Contacts between the two chains:
Residue P98 in the first protein interacts with residue I5 in the second protein (closest heavy-atom distance 3.3 Å).
Residue S100 in the first protein interacts with residue I5 in the second protein (closest heavy-atom distance 3.6 Å).
Residue A99 in the first protein interacts with residue I5 in the second protein (closest heavy-atom distance 4.8 Å).
Residue I5 in the first protein interacts with residue Q25 in the second protein (closest heavy-atom distance 4.4 Å).
Residue P2 in the first protein contacts residue K79 in the second protein (closest heavy-atom distance 3.5 Å).
Residue S40 in the first protein contacts residue Y94 in the second protein (closest heavy-atom distance 4.7 Å).
Residue P2 in the first protein is in contact with residue L80 in the second protein (closest heavy-atom distance 4.5 Å).
Residue P55 in the first protein interacts with residue P7 in the second protein (closest heavy-atom distance 3.8 Å).
Residue Y3 in the first protein is in contact with residue K79 in the second protein (closest heavy-atom distance 4.1 Å).
Residue A99 in the first protein interacts with residue P8 in the second protein (closest heavy-atom distance 4.1 Å).
Residue I54 in the first protein contacts residue A86 in the second protein (closest heavy-atom distance 3.7 Å).
Residue I96 in the first protein interacts with residue P7 in the second protein (closest heavy-atom distance 3.8 Å).
Residue N1 in the first protein interacts with residue N76 in the second protein (closest heavy-atom distance 3.5 Å).
Residue S100 in the first protein interacts with residue T4 in the second protein (closest heavy-atom distance 2.8 Å).
Residue V53 in the first protein contacts residue A86 in the second protein (closest heavy-atom distance 4.2 Å).
Residue A99 in the first protein is in contact with residue Y6 in the second protein (closest heavy-atom distance 3.0 Å).
Residue P98 in the first protein contacts residue T4 in the second protein (closest heavy-atom distance 4.2 Å).
Residue I97 in the first protein is in contact with residue P7 in the second protein (closest heavy-atom distance 3.6 Å).
Residue P55 in the first protein is in contact with residue A87 in the second protein (closest heavy-atom distance 3.9 Å).
Residue P42 in the first protein contacts residue A86 in the second protein (closest heavy-atom distance 4.9 Å).
Residue P55 in the first protein contacts residue A86 in the second protein (closest heavy-atom distance 3.4 Å).
Residue P42 in the first protein interacts with residue Y94 in the second protein (closest heavy-atom distance 3.3 Å).
Residue T41 in the first protein interacts with residue Y94 in the second protein (closest heavy-atom distance 4.5 Å).
Residue N1 in the first protein contacts residue K79 in the second protein (closest heavy-atom distance 4.5 Å).
Residue W91 in the first protein interacts with residue A87 in the second protein (closest heavy-atom distance 4.1 Å).
Residue V53 in the first protein is in contact with residue A87 in the second protein (closest heavy-atom distance 3.2 Å).
Residue P98 in the first protein contacts residue P8 in the second protein (closest heavy-atom distance 4.6 Å).
Residue I96 in the first protein is in contact with residue A87 in the second protein (closest heavy-atom distance 4.1 Å).
Residue I97 in the first protein interacts with residue P8 in the second protein (closest heavy-atom distance 3.8 Å).
Residue P55 in the first protein is in contact with residue A88 in the second protein (closest heavy-atom distance 4.6 Å).
Residue I54 in the first protein is in contact with residue A87 in the second protein (closest heavy-atom distance 4.8 Å).
Residue P98 in the first protein is in contact with residue Y6 in the second protein (closest heavy-atom distance 3.6 Å).
Residue P2 in the first protein interacts with residue N76 in the second protein (closest heavy-atom distance 3.2 Å).
Residue A99 in the first protein interacts with residue P7 in the second protein (closest heavy-atom distance 4.3 Å).
Residue P98 in the first protein contacts residue P7 in the second protein (closest heavy-atom distance 3.7 Å).
Residue P55 in the first protein contacts residue G89 in the second protein (closest heavy-atom distance 3.5 Å).
Residue I97 in the first protein interacts with residue Y6 in the second protein (closest heavy-atom distance 4.8 Å).
Residue A99 in the first protein contacts residue T4 in the second protein (closest heavy-atom distance 3.3 Å).

Sequence of the first protein:
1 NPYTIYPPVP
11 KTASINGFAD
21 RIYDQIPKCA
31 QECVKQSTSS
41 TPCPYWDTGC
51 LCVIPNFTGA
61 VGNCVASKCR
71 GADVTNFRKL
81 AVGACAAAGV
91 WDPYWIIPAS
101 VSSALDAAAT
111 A

Sequence of the second protein:
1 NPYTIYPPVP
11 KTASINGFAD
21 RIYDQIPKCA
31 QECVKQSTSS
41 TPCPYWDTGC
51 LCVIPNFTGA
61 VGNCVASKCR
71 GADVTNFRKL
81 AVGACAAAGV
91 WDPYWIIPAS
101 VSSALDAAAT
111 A

This data describes a binding interaction between two proteins.